This data describes a binding interaction between two proteins.

Interface contacts:
Residue R485 in chain B contacts residue I11 in chain A (closest heavy-atom distance 2.8 Å).
Residue K62 in chain B is in contact with residue M6 in chain A (closest heavy-atom distance 3.9 Å).
Residue T65 in chain B interacts with residue L10 in chain A (closest heavy-atom distance 3.8 Å).
Residue A59 in chain B contacts residue L10 in chain A (closest heavy-atom distance 3.9 Å).
Residue T57 in chain B contacts residue L10 in chain A (closest heavy-atom distance 3.5 Å).
Residue S387 in chain B interacts with residue L10 in chain A (closest heavy-atom distance 4.9 Å).
Residue R361 in chain B interacts with residue S16 in chain A (closest heavy-atom distance 4.5 Å).
Residue T482 in chain B interacts with residue I11 in chain A (closest heavy-atom distance 4.3 Å).
Residue A59 in chain B interacts with residue M6 in chain A (closest heavy-atom distance 4.7 Å).
Residue R485 in chain B is in contact with residue L10 in chain A (closest heavy-atom distance 2.7 Å).
Residue T65 in chain B is in contact with residue M6 in chain A (closest heavy-atom distance 3.9 Å).
Residue T61 in chain B contacts residue A7 in chain A (closest heavy-atom distance 3.4 Å).
Residue K63 in chain B contacts residue M6 in chain A (closest heavy-atom distance 3.7 Å).
Residue K62 in chain B interacts with residue A7 in chain A (closest heavy-atom distance 3.6 Å).
Residue G363 in chain B interacts with residue A7 in chain A (closest heavy-atom distance 4.2 Å).
Residue Y489 in chain B is in contact with residue S12 in chain A (closest heavy-atom distance 4.3 Å).
Residue E357 in chain B contacts residue Y17 in chain A (closest heavy-atom distance 3.3 Å).
Residue R360 in chain B interacts with residue S12 in chain A (closest heavy-atom distance 4.3 Å).
Residue A486 in chain B contacts residue S12 in chain A (closest heavy-atom distance 3.6 Å).
Residue P365 in chain B contacts residue I11 in chain A (closest heavy-atom distance 3.8 Å).
Residue R361 in chain B contacts residue Y17 in chain A (closest heavy-atom distance 3.0 Å).
Residue R360 in chain B contacts residue I11 in chain A (closest heavy-atom distance 3.9 Å).
Residue T482 in chain B contacts residue Y9 in chain A (closest heavy-atom distance 4.6 Å).
Residue A359 in chain B interacts with residue I11 in chain A (closest heavy-atom distance 4.8 Å).
Residue G363 in chain B interacts with residue I11 in chain A (closest heavy-atom distance 3.7 Å).
Residue T482 in chain B is in contact with residue L10 in chain A (closest heavy-atom distance 3.3 Å).
Residue A59 in chain B is in contact with residue A7 in chain A (closest heavy-atom distance 3.8 Å).
Residue V364 in chain B interacts with residue I11 in chain A (closest heavy-atom distance 3.7 Å).
Residue A486 in chain B is in contact with residue I11 in chain A (closest heavy-atom distance 5.0 Å).
Residue S387 in chain B interacts with residue I11 in chain A (closest heavy-atom distance 4.0 Å).
Residue P365 in chain B is in contact with residue A7 in chain A (closest heavy-atom distance 4.2 Å).
Residue Y489 in chain B interacts with residue I11 in chain A (closest heavy-atom distance 4.9 Å).
Residue S58 in chain B contacts residue L10 in chain A (closest heavy-atom distance 3.8 Å).
Residue R360 in chain B is in contact with residue Y17 in chain A (closest heavy-atom distance 3.6 Å).
Residue T482 in chain B contacts residue S12 in chain A (closest heavy-atom distance 3.6 Å).
Residue R485 in chain B interacts with residue S12 in chain A (closest heavy-atom distance 4.9 Å).
Residue R360 in chain B is in contact with residue S16 in chain A (closest heavy-atom distance 3.2 Å).

Sequence of chain A:
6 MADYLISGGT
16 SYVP

Sequence of chain B:
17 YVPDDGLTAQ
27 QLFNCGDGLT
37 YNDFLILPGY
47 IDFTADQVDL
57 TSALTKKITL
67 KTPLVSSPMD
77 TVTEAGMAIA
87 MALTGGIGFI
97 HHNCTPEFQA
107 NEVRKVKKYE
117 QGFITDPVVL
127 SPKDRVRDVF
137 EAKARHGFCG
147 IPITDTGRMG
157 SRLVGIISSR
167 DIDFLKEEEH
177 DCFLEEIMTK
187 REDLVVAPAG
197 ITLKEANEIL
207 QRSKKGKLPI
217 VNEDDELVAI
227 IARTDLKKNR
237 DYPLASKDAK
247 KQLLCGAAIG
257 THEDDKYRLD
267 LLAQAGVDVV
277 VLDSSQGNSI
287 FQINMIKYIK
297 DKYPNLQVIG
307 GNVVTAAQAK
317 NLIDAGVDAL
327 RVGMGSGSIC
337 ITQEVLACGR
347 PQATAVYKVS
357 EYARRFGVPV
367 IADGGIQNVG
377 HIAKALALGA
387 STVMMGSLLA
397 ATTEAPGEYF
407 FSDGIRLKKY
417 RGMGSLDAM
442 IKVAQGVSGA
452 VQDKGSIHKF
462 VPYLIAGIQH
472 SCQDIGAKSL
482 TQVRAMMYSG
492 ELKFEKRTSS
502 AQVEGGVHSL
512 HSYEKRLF